Sequence of chain A:
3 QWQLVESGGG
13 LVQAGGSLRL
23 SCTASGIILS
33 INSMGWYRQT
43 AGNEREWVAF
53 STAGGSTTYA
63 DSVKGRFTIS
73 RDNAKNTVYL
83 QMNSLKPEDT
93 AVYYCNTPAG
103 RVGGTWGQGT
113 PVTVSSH

Contacts between the two chains:
Residue F191 in chain B contacts residue A101 in chain A (closest heavy-atom distance 4.0 Å).
Residue P202 in chain B is in contact with residue S32 in chain A (closest heavy-atom distance 4.4 Å).
Residue T197 in chain B is in contact with residue I30 in chain A (closest heavy-atom distance 3.5 Å).
Residue P195 in chain B interacts with residue G28 in chain A (closest heavy-atom distance 5.0 Å).
Residue D196 in chain B is in contact with residue I30 in chain A (closest heavy-atom distance 2.3 Å).
Residue T197 in chain B interacts with residue I29 in chain A (closest heavy-atom distance 4.0 Å).
Residue P202 in chain B contacts residue I33 in chain A (closest heavy-atom distance 4.9 Å).
Residue P195 in chain B is in contact with residue I29 in chain A (closest heavy-atom distance 2.2 Å).
Residue D149 in chain B contacts residue I33 in chain A (closest heavy-atom distance 3.7 Å).
Residue P195 in chain B contacts residue N34 in chain A (closest heavy-atom distance 4.1 Å).
Residue P194 in chain B interacts with residue G28 in chain A (closest heavy-atom distance 3.0 Å).
Residue T197 in chain B is in contact with residue I33 in chain A (closest heavy-atom distance 3.8 Å).
Residue D196 in chain B is in contact with residue L31 in chain A (closest heavy-atom distance 4.9 Å).
Residue P195 in chain B contacts residue T99 in chain A (closest heavy-atom distance 4.5 Å).
Residue P195 in chain B is in contact with residue W4 in chain A (closest heavy-atom distance 3.7 Å).
Residue F191 in chain B interacts with residue V104 in chain A (closest heavy-atom distance 4.1 Å).
Residue P194 in chain B is in contact with residue I29 in chain A (closest heavy-atom distance 3.5 Å).
Residue M205 in chain B interacts with residue I33 in chain A (closest heavy-atom distance 3.3 Å).
Residue D196 in chain B interacts with residue I33 in chain A (closest heavy-atom distance 2.8 Å).
Residue G198 in chain B contacts residue I33 in chain A (closest heavy-atom distance 4.1 Å).
Residue G198 in chain B interacts with residue I30 in chain A (closest heavy-atom distance 2.5 Å).
Residue P195 in chain B is in contact with residue I30 in chain A (closest heavy-atom distance 4.6 Å).
Residue G147 in chain B contacts residue I33 in chain A (closest heavy-atom distance 4.1 Å).
Residue P195 in chain B interacts with residue A101 in chain A (closest heavy-atom distance 4.1 Å).
Residue L199 in chain B interacts with residue I30 in chain A (closest heavy-atom distance 5.0 Å).
Residue D196 in chain B interacts with residue I29 in chain A (closest heavy-atom distance 3.0 Å).
Residue E190 in chain B contacts residue A101 in chain A (closest heavy-atom distance 3.6 Å).
Residue F191 in chain B interacts with residue G105 in chain A (closest heavy-atom distance 3.9 Å).
Residue T197 in chain B interacts with residue G28 in chain A (closest heavy-atom distance 3.3 Å).
Residue P194 in chain B contacts residue W4 in chain A (closest heavy-atom distance 4.6 Å).
Residue D196 in chain B contacts residue N34 in chain A (closest heavy-atom distance 1.6 Å).

Sequence of chain B:
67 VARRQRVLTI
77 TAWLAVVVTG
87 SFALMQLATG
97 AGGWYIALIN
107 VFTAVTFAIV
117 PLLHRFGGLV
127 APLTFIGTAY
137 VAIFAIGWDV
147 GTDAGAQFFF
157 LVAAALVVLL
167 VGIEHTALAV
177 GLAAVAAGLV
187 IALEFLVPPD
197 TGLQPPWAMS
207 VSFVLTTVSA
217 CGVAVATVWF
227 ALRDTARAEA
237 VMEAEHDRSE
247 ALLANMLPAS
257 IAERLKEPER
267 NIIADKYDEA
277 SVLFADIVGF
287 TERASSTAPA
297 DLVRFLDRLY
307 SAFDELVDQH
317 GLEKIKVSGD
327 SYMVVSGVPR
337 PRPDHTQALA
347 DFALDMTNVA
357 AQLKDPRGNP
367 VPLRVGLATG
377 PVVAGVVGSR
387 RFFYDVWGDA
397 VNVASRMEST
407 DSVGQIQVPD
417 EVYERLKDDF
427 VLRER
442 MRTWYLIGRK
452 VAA

The following describes two proteins that form a bound complex.